This data describes a binding interaction between two proteins.

Interface contacts:
Residue R445 in protein 2 is in contact with residue F413 in protein 1 (closest heavy-atom distance 3.1 Å).
Residue A444 in protein 2 interacts with residue F413 in protein 1 (closest heavy-atom distance 3.3 Å).
Residue F331 in protein 2 interacts with residue Q402 in protein 1 (closest heavy-atom distance 2.7 Å).
Residue H265 in protein 2 interacts with residue T404 in protein 1 (closest heavy-atom distance 3.1 Å).
Residue T383 in protein 2 is in contact with residue F405 in protein 1 (closest heavy-atom distance 3.1 Å).
Residue S450 in protein 2 contacts residue L411 in protein 1 (closest heavy-atom distance 3.2 Å).
Residue T383 in protein 2 interacts with residue T404 in protein 1 (closest heavy-atom distance 3.2 Å).
Residue D473 in protein 2 interacts with residue M474 in protein 1 (closest heavy-atom distance 2.9 Å).
Residue E332 in protein 2 is in contact with residue R409 in protein 1 (closest heavy-atom distance 2.4 Å).
Residue R260 in protein 2 interacts with residue S400 in protein 1 (closest heavy-atom distance 2.4 Å).
Residue F451 in protein 2 interacts with residue V407 in protein 1 (closest heavy-atom distance 3.0 Å).
Residue D333 in protein 2 interacts with residue P412 in protein 1 (closest heavy-atom distance 3.4 Å).
Residue Q142 in protein 2 is in contact with residue S396 in protein 1 (closest heavy-atom distance 3.2 Å).
Residue Y480 in protein 2 is in contact with residue I399 in protein 1 (closest heavy-atom distance 3.1 Å).
Residue S450 in protein 2 contacts residue V407 in protein 1 (closest heavy-atom distance 3.3 Å).
Residue E332 in protein 2 interacts with residue T404 in protein 1 (closest heavy-atom distance 3.1 Å).
Residue P446 in protein 2 contacts residue L411 in protein 1 (closest heavy-atom distance 3.0 Å).
Residue E442 in protein 2 interacts with residue M419 in protein 1 (closest heavy-atom distance 3.3 Å).
Residue S158 in protein 2 is in contact with residue Q402 in protein 1 (closest heavy-atom distance 2.8 Å).
Residue R454 in protein 2 contacts residue V407 in protein 1 (closest heavy-atom distance 3.3 Å).
Residue S328 in protein 2 contacts residue T404 in protein 1 (closest heavy-atom distance 2.6 Å).
Residue E332 in protein 2 contacts residue F405 in protein 1 (closest heavy-atom distance 3.0 Å).
Residue R335 in protein 2 contacts residue N410 in protein 1 (closest heavy-atom distance 2.8 Å).
Residue I258 in protein 2 is in contact with residue F413 in protein 1 (closest heavy-atom distance 3.1 Å).
Residue N476 in protein 2 interacts with residue S471 in protein 1 (closest heavy-atom distance 3.0 Å).
Residue R445 in protein 2 contacts residue R445 in protein 1 (closest heavy-atom distance 2.9 Å).
Residue R445 in protein 2 interacts with residue R415 in protein 1 (closest heavy-atom distance 3.1 Å).
Residue G455 in protein 2 contacts residue V407 in protein 1 (closest heavy-atom distance 3.3 Å).
Residue I258 in protein 2 interacts with residue I418 in protein 1 (closest heavy-atom distance 3.3 Å).
Residue G453 in protein 2 is in contact with residue Q408 in protein 1 (closest heavy-atom distance 2.9 Å).
Residue S158 in protein 2 is in contact with residue S400 in protein 1 (closest heavy-atom distance 3.1 Å).
Residue P470 in protein 2 contacts residue V407 in protein 1 (closest heavy-atom distance 3.2 Å).
Residue G455 in protein 2 is in contact with residue S406 in protein 1 (closest heavy-atom distance 3.0 Å).
Residue K350 in protein 2 is in contact with residue T465 in protein 1 (closest heavy-atom distance 3.4 Å).
Residue F482 in protein 2 interacts with residue Q398 in protein 1 (closest heavy-atom distance 3.3 Å).
Residue S479 in protein 2 interacts with residue I401 in protein 1 (closest heavy-atom distance 3.4 Å).
Residue R254 in protein 2 contacts residue A421 in protein 1 (closest heavy-atom distance 3.1 Å).
Residue D333 in protein 2 contacts residue I401 in protein 1 (closest heavy-atom distance 3.1 Å).
Residue E447 in protein 2 interacts with residue N410 in protein 1 (closest heavy-atom distance 3.3 Å).
Residue I381 in protein 2 contacts residue S406 in protein 1 (closest heavy-atom distance 3.2 Å).
Residue I340 in protein 2 interacts with residue F405 in protein 1 (closest heavy-atom distance 3.4 Å).
Residue Y480 in protein 2 is in contact with residue Q398 in protein 1 (closest heavy-atom distance 3.4 Å).
Residue Q452 in protein 2 is in contact with residue Q408 in protein 1 (closest heavy-atom distance 3.4 Å).
Residue R260 in protein 2 contacts residue F413 in protein 1 (closest heavy-atom distance 3.2 Å).
Residue R155 in protein 2 is in contact with residue G397 in protein 1 (closest heavy-atom distance 3.0 Å).
Residue S450 in protein 2 is in contact with residue R409 in protein 1 (closest heavy-atom distance 3.3 Å).
Residue T383 in protein 2 interacts with residue S406 in protein 1 (closest heavy-atom distance 2.9 Å).
Residue R454 in protein 2 interacts with residue Q408 in protein 1 (closest heavy-atom distance 2.9 Å).
Residue M474 in protein 2 is in contact with residue S471 in protein 1 (closest heavy-atom distance 3.1 Å).
Residue R260 in protein 2 contacts residue L411 in protein 1 (closest heavy-atom distance 2.7 Å).
Residue H265 in protein 2 contacts residue P403 in protein 1 (closest heavy-atom distance 2.5 Å).
Residue R454 in protein 2 interacts with residue S406 in protein 1 (closest heavy-atom distance 2.7 Å).
Residue P446 in protein 2 is in contact with residue F413 in protein 1 (closest heavy-atom distance 3.0 Å).
Residue R155 in protein 2 is in contact with residue S395 in protein 1 (closest heavy-atom distance 3.0 Å).
Residue L257 in protein 2 is in contact with residue S400 in protein 1 (closest heavy-atom distance 3.2 Å).
Residue E332 in protein 2 interacts with residue Q402 in protein 1 (closest heavy-atom distance 3.4 Å).
Residue H327 in protein 2 interacts with residue T404 in protein 1 (closest heavy-atom distance 3.2 Å).
Residue R382 in protein 2 interacts with residue T404 in protein 1 (closest heavy-atom distance 3.3 Å).
Residue N476 in protein 2 contacts residue V469 in protein 1 (closest heavy-atom distance 2.5 Å).
Residue R155 in protein 2 contacts residue T417 in protein 1 (closest heavy-atom distance 3.4 Å).

Sequence of protein 2:
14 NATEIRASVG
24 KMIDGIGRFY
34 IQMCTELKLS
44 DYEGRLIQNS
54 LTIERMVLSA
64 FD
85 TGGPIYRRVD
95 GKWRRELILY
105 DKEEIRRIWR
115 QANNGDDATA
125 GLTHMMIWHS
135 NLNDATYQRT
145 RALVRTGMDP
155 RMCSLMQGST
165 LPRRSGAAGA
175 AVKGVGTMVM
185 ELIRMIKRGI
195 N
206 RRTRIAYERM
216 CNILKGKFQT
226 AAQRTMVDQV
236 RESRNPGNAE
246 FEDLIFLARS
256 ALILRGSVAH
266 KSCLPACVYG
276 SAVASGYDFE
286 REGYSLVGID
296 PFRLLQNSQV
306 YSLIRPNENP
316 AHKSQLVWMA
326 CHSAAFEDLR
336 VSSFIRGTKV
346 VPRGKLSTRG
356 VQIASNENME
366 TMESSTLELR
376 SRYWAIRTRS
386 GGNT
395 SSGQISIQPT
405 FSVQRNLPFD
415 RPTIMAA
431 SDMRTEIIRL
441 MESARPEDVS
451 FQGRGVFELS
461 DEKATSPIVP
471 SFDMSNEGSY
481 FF

Sequence of protein 1:
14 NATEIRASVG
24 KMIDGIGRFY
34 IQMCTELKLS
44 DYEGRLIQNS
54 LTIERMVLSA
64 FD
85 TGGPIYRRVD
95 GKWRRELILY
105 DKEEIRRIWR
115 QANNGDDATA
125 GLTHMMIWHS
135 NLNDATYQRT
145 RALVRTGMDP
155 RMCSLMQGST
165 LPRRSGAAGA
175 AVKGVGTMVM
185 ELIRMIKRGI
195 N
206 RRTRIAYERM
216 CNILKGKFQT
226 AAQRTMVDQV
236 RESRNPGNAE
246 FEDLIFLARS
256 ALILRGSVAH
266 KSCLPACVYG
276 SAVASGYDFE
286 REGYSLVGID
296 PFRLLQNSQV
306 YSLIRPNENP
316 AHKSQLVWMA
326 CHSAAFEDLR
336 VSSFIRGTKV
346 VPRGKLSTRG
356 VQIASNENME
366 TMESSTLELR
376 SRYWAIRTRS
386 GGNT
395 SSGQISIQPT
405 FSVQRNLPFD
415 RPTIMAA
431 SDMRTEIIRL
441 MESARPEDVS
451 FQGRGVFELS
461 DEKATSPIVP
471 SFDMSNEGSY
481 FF